Sequence of protein 1:
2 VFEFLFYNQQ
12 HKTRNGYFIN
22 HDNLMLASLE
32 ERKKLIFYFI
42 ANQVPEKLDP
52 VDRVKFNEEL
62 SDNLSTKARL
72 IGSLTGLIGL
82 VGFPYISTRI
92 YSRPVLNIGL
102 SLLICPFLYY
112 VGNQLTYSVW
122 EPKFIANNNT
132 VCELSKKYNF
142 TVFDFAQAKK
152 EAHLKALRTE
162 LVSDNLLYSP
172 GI

Contacts between the two chains:
Residue I91 in protein 1 contacts residue D98 in protein 2 (closest heavy-atom distance 3.8 Å).

Sequence of protein 2:
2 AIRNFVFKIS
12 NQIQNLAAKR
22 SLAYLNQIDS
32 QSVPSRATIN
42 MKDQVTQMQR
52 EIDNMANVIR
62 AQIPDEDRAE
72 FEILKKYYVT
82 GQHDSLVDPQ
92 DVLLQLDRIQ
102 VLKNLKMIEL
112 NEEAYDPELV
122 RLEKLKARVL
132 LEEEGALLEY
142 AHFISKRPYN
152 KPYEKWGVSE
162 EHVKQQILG

The following describes two proteins that form a bound complex.